Sequence of chain B:
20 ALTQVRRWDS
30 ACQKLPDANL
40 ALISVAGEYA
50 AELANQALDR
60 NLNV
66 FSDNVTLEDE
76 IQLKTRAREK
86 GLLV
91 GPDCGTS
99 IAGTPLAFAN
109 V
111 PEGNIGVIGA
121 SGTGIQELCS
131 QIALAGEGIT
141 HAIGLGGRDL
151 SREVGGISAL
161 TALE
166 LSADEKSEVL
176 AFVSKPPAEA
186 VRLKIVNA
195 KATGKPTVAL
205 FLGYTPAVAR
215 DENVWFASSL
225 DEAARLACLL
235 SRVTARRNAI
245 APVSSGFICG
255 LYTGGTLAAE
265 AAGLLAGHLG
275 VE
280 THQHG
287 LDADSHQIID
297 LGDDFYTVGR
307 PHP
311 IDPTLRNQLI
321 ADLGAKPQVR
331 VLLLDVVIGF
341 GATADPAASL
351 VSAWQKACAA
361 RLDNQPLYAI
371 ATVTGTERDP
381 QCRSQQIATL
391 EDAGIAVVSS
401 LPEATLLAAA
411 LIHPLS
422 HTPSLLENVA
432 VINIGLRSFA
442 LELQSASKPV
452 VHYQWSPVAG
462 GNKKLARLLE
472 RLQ

These two protein chains interact to form a complex.

Sequence of chain A:
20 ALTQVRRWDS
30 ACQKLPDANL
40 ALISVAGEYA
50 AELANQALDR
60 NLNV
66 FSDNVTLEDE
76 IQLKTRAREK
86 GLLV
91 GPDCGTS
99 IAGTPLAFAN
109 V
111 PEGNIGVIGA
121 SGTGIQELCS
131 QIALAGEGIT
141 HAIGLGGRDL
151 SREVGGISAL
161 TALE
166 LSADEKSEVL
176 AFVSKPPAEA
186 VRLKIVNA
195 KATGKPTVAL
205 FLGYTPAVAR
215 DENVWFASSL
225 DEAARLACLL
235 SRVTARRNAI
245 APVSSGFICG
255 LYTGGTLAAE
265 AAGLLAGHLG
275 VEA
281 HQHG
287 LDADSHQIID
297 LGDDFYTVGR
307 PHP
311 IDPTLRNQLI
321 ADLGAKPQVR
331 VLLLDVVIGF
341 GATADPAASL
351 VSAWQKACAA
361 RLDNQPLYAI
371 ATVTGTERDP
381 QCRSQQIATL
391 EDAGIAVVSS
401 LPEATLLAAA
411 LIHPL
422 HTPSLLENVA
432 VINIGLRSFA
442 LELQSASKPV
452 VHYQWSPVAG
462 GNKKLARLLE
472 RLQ

Residue-level contacts at the interface:
Residue S121 in chain B contacts residue T260 in chain A (closest heavy-atom distance 2.7 Å).
Residue L134 in chain B is in contact with residue R383 in chain A (closest heavy-atom distance 3.4 Å).
Residue P402 in chain B is in contact with residue D225 in chain A (closest heavy-atom distance 3.5 Å).
Residue E127 in chain B contacts residue T374 in chain A (closest heavy-atom distance 2.7 Å).
Residue T374 in chain B interacts with residue E127 in chain A (closest heavy-atom distance 2.6 Å).
Residue F340 in chain B interacts with residue E443 in chain A (closest heavy-atom distance 3.3 Å).
Residue T260 in chain B is in contact with residue T123 in chain A (closest heavy-atom distance 3.5 Å).
Residue I338 in chain B is in contact with residue N108 in chain A (closest heavy-atom distance 3.1 Å).
Residue V109 in chain B contacts residue F340 in chain A (closest heavy-atom distance 3.6 Å).
Residue A107 in chain B contacts residue G339 in chain A (closest heavy-atom distance 3.5 Å).
Residue Q126 in chain B is in contact with residue V337 in chain A (closest heavy-atom distance 3.7 Å).
Residue E264 in chain B contacts residue L224 in chain A (closest heavy-atom distance 3.2 Å).
Residue L224 in chain B is in contact with residue E264 in chain A (closest heavy-atom distance 3.3 Å).
Residue G375 in chain B contacts residue S130 in chain A (closest heavy-atom distance 2.9 Å).
Residue F106 in chain B is in contact with residue G341 in chain A (closest heavy-atom distance 3.4 Å).
Residue G341 in chain B interacts with residue F106 in chain A (closest heavy-atom distance 3.2 Å).
Residue D379 in chain B contacts residue V109 in chain A (closest heavy-atom distance 2.8 Å).
Residue A263 in chain B contacts residue K180 in chain A (closest heavy-atom distance 3.7 Å).
Residue G339 in chain B interacts with residue A107 in chain A (closest heavy-atom distance 3.6 Å).
Residue V109 in chain B interacts with residue D379 in chain A (closest heavy-atom distance 2.9 Å).
Residue S130 in chain B is in contact with residue R383 in chain A (closest heavy-atom distance 3.8 Å).
Residue E127 in chain B contacts residue L261 in chain A (closest heavy-atom distance 3.7 Å).
Residue A107 in chain B interacts with residue F340 in chain A (closest heavy-atom distance 3.0 Å).
Residue D379 in chain B is in contact with residue N108 in chain A (closest heavy-atom distance 2.9 Å).
Residue I311 in chain B interacts with residue F106 in chain A (closest heavy-atom distance 3.5 Å).
Residue T374 in chain B contacts residue Q126 in chain A (closest heavy-atom distance 3.6 Å).
Residue R383 in chain B contacts residue L134 in chain A (closest heavy-atom distance 3.3 Å).
Residue G258 in chain B contacts residue T123 in chain A (closest heavy-atom distance 3.8 Å).
Residue R383 in chain B contacts residue S130 in chain A (closest heavy-atom distance 3.3 Å).
Residue T123 in chain B is in contact with residue L261 in chain A (closest heavy-atom distance 3.6 Å).
Residue F340 in chain B is in contact with residue A107 in chain A (closest heavy-atom distance 3.0 Å).
Residue V109 in chain B interacts with residue R378 in chain A (closest heavy-atom distance 3.5 Å).
Residue R378 in chain B contacts residue V109 in chain A (closest heavy-atom distance 3.6 Å).
Residue L261 in chain B contacts residue E127 in chain A (closest heavy-atom distance 3.8 Å).
Residue Q131 in chain B contacts residue S399 in chain A (closest heavy-atom distance 2.8 Å).
Residue L261 in chain B is in contact with residue T123 in chain A (closest heavy-atom distance 3.7 Å).
Residue P103 in chain B contacts residue F340 in chain A (closest heavy-atom distance 3.4 Å).
Residue E264 in chain B is in contact with residue S223 in chain A (closest heavy-atom distance 3.6 Å).
Residue T123 in chain B interacts with residue T260 in chain A (closest heavy-atom distance 3.2 Å).
Residue T376 in chain B interacts with residue V109 in chain A (closest heavy-atom distance 2.6 Å).
Residue F106 in chain B is in contact with residue I311 in chain A (closest heavy-atom distance 3.4 Å).
Residue V109 in chain B contacts residue T376 in chain A (closest heavy-atom distance 2.5 Å).
Residue F340 in chain B contacts residue P103 in chain A (closest heavy-atom distance 3.4 Å).
Residue E443 in chain B interacts with residue F340 in chain A (closest heavy-atom distance 3.5 Å).
Residue G339 in chain B contacts residue N108 in chain A (closest heavy-atom distance 3.7 Å).
Residue N108 in chain B interacts with residue I338 in chain A (closest heavy-atom distance 3.1 Å).
Residue G375 in chain B contacts residue N108 in chain A (closest heavy-atom distance 3.6 Å).
Residue T260 in chain B is in contact with residue L206 in chain A (closest heavy-atom distance 3.5 Å).
Residue F340 in chain B is in contact with residue V109 in chain A (closest heavy-atom distance 3.7 Å).
Residue F340 in chain B is in contact with residue F106 in chain A (closest heavy-atom distance 3.6 Å).
Residue T260 in chain B contacts residue S121 in chain A (closest heavy-atom distance 2.6 Å).
Residue S223 in chain B interacts with residue E264 in chain A (closest heavy-atom distance 3.6 Å).
Residue S130 in chain B is in contact with residue G375 in chain A (closest heavy-atom distance 3.0 Å).
Residue N108 in chain B contacts residue D379 in chain A (closest heavy-atom distance 3.1 Å).
Residue D225 in chain B interacts with residue P402 in chain A (closest heavy-atom distance 3.7 Å).
Residue R229 in chain B interacts with residue R229 in chain A (closest heavy-atom distance 3.6 Å).
Residue N108 in chain B interacts with residue G375 in chain A (closest heavy-atom distance 3.5 Å).
Residue Q126 in chain B contacts residue T374 in chain A (closest heavy-atom distance 3.8 Å).
Residue S399 in chain B is in contact with residue Q131 in chain A (closest heavy-atom distance 3.0 Å).
Residue G124 in chain B is in contact with residue T260 in chain A (closest heavy-atom distance 3.7 Å).